Sequence of the first protein:
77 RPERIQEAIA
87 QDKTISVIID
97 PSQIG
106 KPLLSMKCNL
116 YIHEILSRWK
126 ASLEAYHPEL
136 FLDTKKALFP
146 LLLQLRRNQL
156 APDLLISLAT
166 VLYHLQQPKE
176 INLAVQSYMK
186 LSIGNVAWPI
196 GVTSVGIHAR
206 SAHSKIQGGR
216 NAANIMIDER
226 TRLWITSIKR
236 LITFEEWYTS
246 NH

Sequence of the second protein:
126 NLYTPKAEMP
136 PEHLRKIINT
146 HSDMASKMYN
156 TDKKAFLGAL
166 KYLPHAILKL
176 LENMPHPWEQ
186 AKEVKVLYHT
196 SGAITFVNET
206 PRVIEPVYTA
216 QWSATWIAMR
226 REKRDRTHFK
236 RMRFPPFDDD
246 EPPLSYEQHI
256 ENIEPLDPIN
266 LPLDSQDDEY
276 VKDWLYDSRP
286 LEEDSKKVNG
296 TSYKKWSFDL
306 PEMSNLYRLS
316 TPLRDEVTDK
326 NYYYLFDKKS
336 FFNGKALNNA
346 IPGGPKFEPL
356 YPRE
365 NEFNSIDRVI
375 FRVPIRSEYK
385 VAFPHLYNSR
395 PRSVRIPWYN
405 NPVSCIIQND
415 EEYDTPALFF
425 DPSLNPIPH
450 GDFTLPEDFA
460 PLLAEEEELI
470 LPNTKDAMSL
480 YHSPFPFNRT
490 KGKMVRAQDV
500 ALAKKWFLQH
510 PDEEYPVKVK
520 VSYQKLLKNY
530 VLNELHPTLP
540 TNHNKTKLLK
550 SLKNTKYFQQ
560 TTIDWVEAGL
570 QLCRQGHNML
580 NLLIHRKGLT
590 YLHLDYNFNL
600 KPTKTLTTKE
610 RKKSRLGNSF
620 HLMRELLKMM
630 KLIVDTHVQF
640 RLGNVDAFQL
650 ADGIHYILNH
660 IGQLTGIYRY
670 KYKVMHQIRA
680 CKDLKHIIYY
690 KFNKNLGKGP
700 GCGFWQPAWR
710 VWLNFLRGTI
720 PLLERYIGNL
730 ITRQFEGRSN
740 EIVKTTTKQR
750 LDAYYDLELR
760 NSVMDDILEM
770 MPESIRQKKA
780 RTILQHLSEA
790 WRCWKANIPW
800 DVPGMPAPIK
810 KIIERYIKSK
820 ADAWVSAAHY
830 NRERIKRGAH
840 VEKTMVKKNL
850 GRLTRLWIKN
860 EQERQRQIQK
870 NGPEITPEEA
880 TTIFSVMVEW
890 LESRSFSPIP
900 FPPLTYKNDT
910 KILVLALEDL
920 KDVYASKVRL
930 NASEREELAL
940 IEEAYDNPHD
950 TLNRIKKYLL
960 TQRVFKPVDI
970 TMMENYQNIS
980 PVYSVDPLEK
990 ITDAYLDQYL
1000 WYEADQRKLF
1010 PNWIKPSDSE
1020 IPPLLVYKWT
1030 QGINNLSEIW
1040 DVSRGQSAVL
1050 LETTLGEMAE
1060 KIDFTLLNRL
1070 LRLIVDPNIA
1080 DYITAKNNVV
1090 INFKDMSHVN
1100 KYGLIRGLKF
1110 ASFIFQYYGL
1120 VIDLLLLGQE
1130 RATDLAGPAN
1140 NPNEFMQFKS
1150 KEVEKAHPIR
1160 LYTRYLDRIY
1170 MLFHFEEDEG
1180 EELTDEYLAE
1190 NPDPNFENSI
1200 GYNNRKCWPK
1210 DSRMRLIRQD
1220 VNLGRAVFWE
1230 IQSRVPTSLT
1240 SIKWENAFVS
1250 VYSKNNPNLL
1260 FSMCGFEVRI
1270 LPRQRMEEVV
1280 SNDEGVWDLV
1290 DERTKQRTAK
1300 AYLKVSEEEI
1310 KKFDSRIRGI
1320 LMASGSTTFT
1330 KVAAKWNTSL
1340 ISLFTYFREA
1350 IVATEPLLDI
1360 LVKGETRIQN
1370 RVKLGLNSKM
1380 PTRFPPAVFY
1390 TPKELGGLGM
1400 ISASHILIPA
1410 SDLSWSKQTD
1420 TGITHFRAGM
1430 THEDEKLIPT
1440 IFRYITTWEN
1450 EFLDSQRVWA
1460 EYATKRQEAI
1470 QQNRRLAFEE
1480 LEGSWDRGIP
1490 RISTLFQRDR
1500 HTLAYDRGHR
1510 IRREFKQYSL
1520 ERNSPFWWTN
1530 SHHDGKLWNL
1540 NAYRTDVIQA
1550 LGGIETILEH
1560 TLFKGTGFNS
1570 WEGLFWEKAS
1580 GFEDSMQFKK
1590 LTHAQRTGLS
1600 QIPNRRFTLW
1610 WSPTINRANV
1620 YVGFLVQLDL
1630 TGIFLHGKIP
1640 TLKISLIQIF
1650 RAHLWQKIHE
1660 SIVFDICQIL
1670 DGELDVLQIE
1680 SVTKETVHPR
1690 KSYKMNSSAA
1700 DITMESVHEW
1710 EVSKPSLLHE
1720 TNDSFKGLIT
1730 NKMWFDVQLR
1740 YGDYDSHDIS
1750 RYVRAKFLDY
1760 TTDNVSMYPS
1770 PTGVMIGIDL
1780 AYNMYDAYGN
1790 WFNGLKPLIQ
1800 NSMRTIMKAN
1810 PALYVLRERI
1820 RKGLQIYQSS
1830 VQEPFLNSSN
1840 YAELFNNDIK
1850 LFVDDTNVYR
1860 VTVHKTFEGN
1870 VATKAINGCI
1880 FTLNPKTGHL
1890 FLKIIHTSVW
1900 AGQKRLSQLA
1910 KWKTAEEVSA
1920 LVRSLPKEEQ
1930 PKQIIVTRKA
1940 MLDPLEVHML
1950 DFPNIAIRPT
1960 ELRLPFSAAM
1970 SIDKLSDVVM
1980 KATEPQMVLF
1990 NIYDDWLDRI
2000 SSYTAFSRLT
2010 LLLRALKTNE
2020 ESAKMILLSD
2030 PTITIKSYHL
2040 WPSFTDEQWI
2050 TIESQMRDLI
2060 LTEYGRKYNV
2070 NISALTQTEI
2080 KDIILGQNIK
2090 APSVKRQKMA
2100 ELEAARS

This data describes a binding interaction between two proteins.

Contacts between the two chains:
Residue V1987 in the second protein is in contact with residue Q181 in the first protein (closest heavy-atom distance 3.7 Å).
Residue E1915 in the second protein contacts residue P194 in the first protein (closest heavy-atom distance 3.2 Å).
Residue L1988 in the second protein contacts residue N177 in the first protein (closest heavy-atom distance 3.4 Å).
Residue L1924 in the second protein interacts with residue K234 in the first protein (closest heavy-atom distance 4.0 Å).
Residue H1652 in the second protein contacts residue T198 in the first protein (closest heavy-atom distance 3.7 Å).
Residue L1629 in the second protein contacts residue S199 in the first protein (closest heavy-atom distance 3.9 Å).
Residue A1651 in the second protein contacts residue T198 in the first protein (closest heavy-atom distance 3.3 Å).
Residue V1898 in the second protein contacts residue A192 in the first protein (closest heavy-atom distance 4.0 Å).
Residue G1901 in the second protein contacts residue A207 in the first protein (closest heavy-atom distance 4.1 Å).
Residue L1988 in the second protein interacts with residue M184 in the first protein (closest heavy-atom distance 3.9 Å).
Residue E1983 in the second protein interacts with residue N190 in the first protein (closest heavy-atom distance 2.4 Å).
Residue T604 in the second protein is in contact with residue R205 in the first protein (closest heavy-atom distance 4.1 Å).
Residue P1984 in the second protein interacts with residue N190 in the first protein (closest heavy-atom distance 3.5 Å).
Residue K1912 in the second protein interacts with residue W193 in the first protein (closest heavy-atom distance 3.5 Å).
Residue E1916 in the second protein contacts residue P194 in the first protein (closest heavy-atom distance 3.4 Å).
Residue T604 in the second protein contacts residue A204 in the first protein (closest heavy-atom distance 3.6 Å).
Residue E1915 in the second protein is in contact with residue V197 in the first protein (closest heavy-atom distance 3.7 Å).
Residue M1986 in the second protein is in contact with residue M184 in the first protein (closest heavy-atom distance 3.9 Å).
Residue E1928 in the second protein contacts residue K234 in the first protein (closest heavy-atom distance 3.3 Å).
Residue L1988 in the second protein contacts residue Q181 in the first protein (closest heavy-atom distance 3.8 Å).
Residue A1651 in the second protein contacts residue S199 in the first protein (closest heavy-atom distance 2.8 Å).
Residue E1927 in the second protein contacts residue L135 in the first protein (closest heavy-atom distance 3.5 Å).
Residue E1916 in the second protein contacts residue I188 in the first protein (closest heavy-atom distance 3.7 Å).
Residue Q1902 in the second protein contacts residue I211 in the first protein (closest heavy-atom distance 3.4 Å).
Residue R1922 in the second protein contacts residue M221 in the first protein (closest heavy-atom distance 3.1 Å).
Residue L1924 in the second protein interacts with residue T231 in the first protein (closest heavy-atom distance 3.9 Å).
Residue W1911 in the second protein interacts with residue V197 in the first protein (closest heavy-atom distance 4.0 Å).
Residue R1650 in the second protein is in contact with residue V200 in the first protein (closest heavy-atom distance 3.6 Å).
Residue M1986 in the second protein contacts residue Q181 in the first protein (closest heavy-atom distance 4.0 Å).
Residue V1898 in the second protein is in contact with residue W193 in the first protein (closest heavy-atom distance 3.6 Å).
Residue Q1907 in the second protein interacts with residue V200 in the first protein (closest heavy-atom distance 3.8 Å).
Residue Q1907 in the second protein interacts with residue G201 in the first protein (closest heavy-atom distance 3.6 Å).
Residue E1927 in the second protein is in contact with residue R235 in the first protein (closest heavy-atom distance 2.6 Å).
Residue R1650 in the second protein is in contact with residue S199 in the first protein (closest heavy-atom distance 3.9 Å).
Residue A1900 in the second protein contacts residue K210 in the first protein (closest heavy-atom distance 4.0 Å).
Residue P1925 in the second protein interacts with residue T231 in the first protein (closest heavy-atom distance 3.7 Å).
Residue Q1647 in the second protein contacts residue I202 in the first protein (closest heavy-atom distance 3.9 Å).
Residue R1904 in the second protein interacts with residue H203 in the first protein (closest heavy-atom distance 3.1 Å).
Residue P1984 in the second protein contacts residue G189 in the first protein (closest heavy-atom distance 3.8 Å).
Residue P1925 in the second protein contacts residue R235 in the first protein (closest heavy-atom distance 3.8 Å).
Residue K1912 in the second protein interacts with residue A192 in the first protein (closest heavy-atom distance 3.5 Å).
Residue L1988 in the second protein interacts with residue V180 in the first protein (closest heavy-atom distance 3.7 Å).
Residue Y2037 in the second protein interacts with residue N177 in the first protein (closest heavy-atom distance 2.5 Å).
Residue I1643 in the second protein interacts with residue I202 in the first protein (closest heavy-atom distance 3.9 Å).
Residue Q1902 in the second protein contacts residue A207 in the first protein (closest heavy-atom distance 3.1 Å).
Residue L1920 in the second protein contacts residue M184 in the first protein (closest heavy-atom distance 3.7 Å).
Residue S1923 in the second protein is in contact with residue Y183 in the first protein (closest heavy-atom distance 3.1 Å).
Residue S1918 in the second protein contacts residue I195 in the first protein (closest heavy-atom distance 3.7 Å).
Residue L1908 in the second protein is in contact with residue W193 in the first protein (closest heavy-atom distance 3.8 Å).
Residue R1922 in the second protein contacts residue R227 in the first protein (closest heavy-atom distance 3.7 Å).
Residue T604 in the second protein contacts residue S206 in the first protein (closest heavy-atom distance 3.4 Å).
Residue E1915 in the second protein interacts with residue W193 in the first protein (closest heavy-atom distance 3.9 Å).
Residue Q1902 in the second protein contacts residue K210 in the first protein (closest heavy-atom distance 4.1 Å).
Residue E1915 in the second protein is in contact with residue I195 in the first protein (closest heavy-atom distance 2.5 Å).
Residue R1922 in the second protein interacts with residue I220 in the first protein (closest heavy-atom distance 3.4 Å).
Residue S1923 in the second protein interacts with residue S187 in the first protein (closest heavy-atom distance 3.7 Å).
Residue E1928 in the second protein interacts with residue T238 in the first protein (closest heavy-atom distance 3.5 Å).
Residue W1911 in the second protein contacts residue V200 in the first protein (closest heavy-atom distance 3.5 Å).
Residue P1925 in the second protein contacts residue K234 in the first protein (closest heavy-atom distance 3.7 Å).
Residue L1908 in the second protein contacts residue V200 in the first protein (closest heavy-atom distance 3.7 Å).